Sequence of the first protein:
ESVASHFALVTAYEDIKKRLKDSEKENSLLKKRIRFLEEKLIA

This data describes a binding interaction between two proteins.

Contacts between the two chains:
Residue L30 in the second protein interacts with residue I34 in the first protein (closest heavy-atom distance 3.6 Å).
Residue K40 in the second protein contacts residue L41 in the first protein (closest heavy-atom distance 4.0 Å).
Residue I16 in the second protein interacts with residue Y13 in the first protein (closest heavy-atom distance 4.7 Å).
Residue H6 in the second protein is in contact with residue L9 in the first protein (closest heavy-atom distance 3.8 Å).
Residue L30 in the second protein interacts with residue N27 in the first protein (closest heavy-atom distance 3.4 Å).
Residue H6 in the second protein interacts with residue S5 in the first protein (closest heavy-atom distance 3.3 Å).
Residue N27 in the second protein is in contact with residue E26 in the first protein (closest heavy-atom distance 3.1 Å).
Residue L37 in the second protein contacts residue I34 in the first protein (closest heavy-atom distance 4.2 Å).
Residue K31 in the second protein interacts with residue L30 in the first protein (closest heavy-atom distance 4.1 Å).
Residue H6 in the second protein contacts residue H6 in the first protein (closest heavy-atom distance 4.3 Å).
Residue I34 in the second protein interacts with residue L37 in the first protein (closest heavy-atom distance 4.0 Å).
Residue R33 in the second protein is in contact with residue I34 in the first protein (closest heavy-atom distance 3.9 Å).
Residue R19 in the second protein contacts residue L20 in the first protein (closest heavy-atom distance 3.8 Å).
Residue L37 in the second protein is in contact with residue L41 in the first protein (closest heavy-atom distance 4.0 Å).
Residue L41 in the second protein interacts with residue K40 in the first protein (closest heavy-atom distance 3.9 Å).
Residue S23 in the second protein interacts with residue E24 in the first protein (closest heavy-atom distance 4.0 Å).
Residue I34 in the second protein interacts with residue I34 in the first protein (closest heavy-atom distance 3.4 Å).
Residue L37 in the second protein contacts residue L37 in the first protein (closest heavy-atom distance 3.8 Å).
Residue V10 in the second protein interacts with residue L9 in the first protein (closest heavy-atom distance 3.7 Å).
Residue L9 in the second protein interacts with residue H6 in the first protein (closest heavy-atom distance 3.8 Å).
Residue Y13 in the second protein is in contact with residue L9 in the first protein (closest heavy-atom distance 4.1 Å).
Residue I16 in the second protein contacts residue L20 in the first protein (closest heavy-atom distance 4.4 Å).
Residue S2 in the second protein interacts with residue S2 in the first protein (closest heavy-atom distance 4.0 Å).
Residue L41 in the second protein interacts with residue L41 in the first protein (closest heavy-atom distance 4.0 Å).
Residue L20 in the second protein is in contact with residue I16 in the first protein (closest heavy-atom distance 4.2 Å).
Residue L9 in the second protein interacts with residue V10 in the first protein (closest heavy-atom distance 3.6 Å).
Residue E38 in the second protein is in contact with residue L37 in the first protein (closest heavy-atom distance 3.7 Å).
Residue Y13 in the second protein interacts with residue Y13 in the first protein (closest heavy-atom distance 4.3 Å).
Residue Y13 in the second protein is in contact with residue A12 in the first protein (closest heavy-atom distance 4.9 Å).
Residue L30 in the second protein is in contact with residue L30 in the first protein (closest heavy-atom distance 4.0 Å).
Residue K31 in the second protein contacts residue E26 in the first protein (closest heavy-atom distance 3.0 Å).
Residue L20 in the second protein interacts with residue L20 in the first protein (closest heavy-atom distance 3.9 Å).
Residue L20 in the second protein contacts residue S23 in the first protein (closest heavy-atom distance 4.0 Å).
Residue S23 in the second protein contacts residue S23 in the first protein (closest heavy-atom distance 2.4 Å).
Residue L37 in the second protein contacts residue E38 in the first protein (closest heavy-atom distance 3.8 Å).
Residue E38 in the second protein is in contact with residue R33 in the first protein (closest heavy-atom distance 3.9 Å).
Residue L30 in the second protein is in contact with residue K31 in the first protein (closest heavy-atom distance 4.2 Å).
Residue E26 in the second protein contacts residue K31 in the first protein (closest heavy-atom distance 2.8 Å).
Residue I34 in the second protein is in contact with residue L30 in the first protein (closest heavy-atom distance 3.8 Å).
Residue N27 in the second protein interacts with residue S23 in the first protein (closest heavy-atom distance 3.1 Å).
Residue E26 in the second protein contacts residue N27 in the first protein (closest heavy-atom distance 2.7 Å).
Residue E24 in the second protein interacts with residue S23 in the first protein (closest heavy-atom distance 3.5 Å).
Residue K17 in the second protein contacts residue I16 in the first protein (closest heavy-atom distance 4.3 Å).
Residue S23 in the second protein contacts residue N27 in the first protein (closest heavy-atom distance 4.3 Å).
Residue L9 in the second protein is in contact with residue L9 in the first protein (closest heavy-atom distance 3.6 Å).
Residue I34 in the second protein contacts residue R33 in the first protein (closest heavy-atom distance 4.0 Å).
Residue S5 in the second protein interacts with residue H6 in the first protein (closest heavy-atom distance 3.4 Å).
Residue N27 in the second protein interacts with residue L30 in the first protein (closest heavy-atom distance 3.6 Å).
Residue L20 in the second protein interacts with residue R19 in the first protein (closest heavy-atom distance 3.7 Å).
Residue I16 in the second protein is in contact with residue I16 in the first protein (closest heavy-atom distance 3.3 Å).
Residue R33 in the second protein interacts with residue E38 in the first protein (closest heavy-atom distance 3.0 Å).
Residue Y13 in the second protein interacts with residue I16 in the first protein (closest heavy-atom distance 3.4 Å).
Residue N27 in the second protein contacts residue N27 in the first protein (closest heavy-atom distance 2.8 Å).
Residue S23 in the second protein is in contact with residue L20 in the first protein (closest heavy-atom distance 4.5 Å).
Residue I16 in the second protein contacts residue K17 in the first protein (closest heavy-atom distance 4.4 Å).
Residue R19 in the second protein is in contact with residue E24 in the first protein (closest heavy-atom distance 3.1 Å).
Residue L9 in the second protein interacts with residue Y13 in the first protein (closest heavy-atom distance 4.4 Å).
Residue L41 in the second protein contacts residue L37 in the first protein (closest heavy-atom distance 3.7 Å).

Sequence of the second protein:
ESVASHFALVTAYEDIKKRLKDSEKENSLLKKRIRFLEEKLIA